These two protein chains interact to form a complex.

Sequence of protein 2:
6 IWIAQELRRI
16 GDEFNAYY

Sequence of protein 1:
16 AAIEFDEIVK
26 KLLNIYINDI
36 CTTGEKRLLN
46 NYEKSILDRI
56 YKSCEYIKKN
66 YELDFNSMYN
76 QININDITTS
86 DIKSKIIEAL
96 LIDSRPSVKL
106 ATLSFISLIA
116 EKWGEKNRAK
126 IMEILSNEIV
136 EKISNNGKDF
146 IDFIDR

Interface contacts:
Residue V103 in protein 1 contacts residue G16 in protein 2 (closest heavy-atom distance 4.3 Å).
Residue A106 in protein 1 is in contact with residue G16 in protein 2 (closest heavy-atom distance 4.3 Å).
Residue S72 in protein 1 interacts with residue W7 in protein 2 (closest heavy-atom distance 4.2 Å).
Residue M73 in protein 1 is in contact with residue L12 in protein 2 (closest heavy-atom distance 3.6 Å).
Residue Y66 in protein 1 is in contact with residue I15 in protein 2 (closest heavy-atom distance 3.9 Å).
Residue S102 in protein 1 interacts with residue N20 in protein 2 (closest heavy-atom distance 3.9 Å).
Residue R54 in protein 1 contacts residue Y23 in protein 2 (closest heavy-atom distance 3.7 Å).
Residue I62 in protein 1 is in contact with residue F19 in protein 2 (closest heavy-atom distance 4.0 Å).
Residue S102 in protein 1 interacts with residue F19 in protein 2 (closest heavy-atom distance 4.6 Å).
Residue Y61 in protein 1 interacts with residue F19 in protein 2 (closest heavy-atom distance 3.6 Å).
Residue E93 in protein 1 interacts with residue A9 in protein 2 (closest heavy-atom distance 3.6 Å).
Residue V103 in protein 1 is in contact with residue R13 in protein 2 (closest heavy-atom distance 4.2 Å).
Residue A94 in protein 1 interacts with residue R13 in protein 2 (closest heavy-atom distance 4.4 Å).
Residue F148 in protein 1 is in contact with residue Y23 in protein 2 (closest heavy-atom distance 3.6 Å).
Residue F148 in protein 1 contacts residue F19 in protein 2 (closest heavy-atom distance 4.0 Å).
Residue F148 in protein 1 is in contact with residue N20 in protein 2 (closest heavy-atom distance 4.3 Å).
Residue I97 in protein 1 contacts residue R13 in protein 2 (closest heavy-atom distance 3.4 Å).
Residue D69 in protein 1 is in contact with residue I15 in protein 2 (closest heavy-atom distance 4.4 Å).
Residue S102 in protein 1 contacts residue D17 in protein 2 (closest heavy-atom distance 4.7 Å).
Residue R100 in protein 1 is in contact with residue R13 in protein 2 (closest heavy-atom distance 4.2 Å).
Residue T107 in protein 1 is in contact with residue L12 in protein 2 (closest heavy-atom distance 3.4 Å).
Residue E93 in protein 1 interacts with residue W7 in protein 2 (closest heavy-atom distance 4.9 Å).
Residue M73 in protein 1 contacts residue E11 in protein 2 (closest heavy-atom distance 3.2 Å).
Residue I149 in protein 1 contacts residue Y23 in protein 2 (closest heavy-atom distance 3.5 Å).
Residue Q76 in protein 1 contacts residue W7 in protein 2 (closest heavy-atom distance 3.3 Å).
Residue R100 in protein 1 interacts with residue N20 in protein 2 (closest heavy-atom distance 4.0 Å).
Residue K90 in protein 1 interacts with residue W7 in protein 2 (closest heavy-atom distance 3.0 Å).
Residue M73 in protein 1 interacts with residue I8 in protein 2 (closest heavy-atom distance 3.6 Å).
Residue A106 in protein 1 contacts residue L12 in protein 2 (closest heavy-atom distance 3.7 Å).
Residue R151 in protein 1 is in contact with residue Y23 in protein 2 (closest heavy-atom distance 3.8 Å).
Residue S102 in protein 1 is in contact with residue G16 in protein 2 (closest heavy-atom distance 3.3 Å).
Residue I62 in protein 1 interacts with residue I15 in protein 2 (closest heavy-atom distance 4.2 Å).
Residue Y66 in protein 1 is in contact with residue E18 in protein 2 (closest heavy-atom distance 3.3 Å).
Residue Y61 in protein 1 contacts residue Y22 in protein 2 (closest heavy-atom distance 3.6 Å).
Residue Y66 in protein 1 interacts with residue F19 in protein 2 (closest heavy-atom distance 4.1 Å).
Residue K90 in protein 1 is in contact with residue A9 in protein 2 (closest heavy-atom distance 4.1 Å).
Residue D98 in protein 1 contacts residue R13 in protein 2 (closest heavy-atom distance 2.7 Å).
Residue I91 in protein 1 is in contact with residue I8 in protein 2 (closest heavy-atom distance 4.9 Å).
Residue F70 in protein 1 is in contact with residue L12 in protein 2 (closest heavy-atom distance 4.5 Å).
Residue F110 in protein 1 interacts with residue L12 in protein 2 (closest heavy-atom distance 4.0 Å).
Residue Q76 in protein 1 interacts with residue I8 in protein 2 (closest heavy-atom distance 3.5 Å).
Residue M73 in protein 1 is in contact with residue W7 in protein 2 (closest heavy-atom distance 4.8 Å).
Residue A94 in protein 1 contacts residue L12 in protein 2 (closest heavy-atom distance 3.7 Å).
Residue K90 in protein 1 interacts with residue I8 in protein 2 (closest heavy-atom distance 3.6 Å).
Residue F70 in protein 1 is in contact with residue I15 in protein 2 (closest heavy-atom distance 3.6 Å).
Residue S58 in protein 1 contacts residue Y23 in protein 2 (closest heavy-atom distance 4.4 Å).
Residue K90 in protein 1 contacts residue I6 in protein 2 (closest heavy-atom distance 3.2 Å).
Residue A94 in protein 1 interacts with residue A9 in protein 2 (closest heavy-atom distance 3.3 Å).
Residue I91 in protein 1 contacts residue L12 in protein 2 (closest heavy-atom distance 4.0 Å).
Residue E93 in protein 1 interacts with residue I6 in protein 2 (closest heavy-atom distance 3.3 Å).
Residue A106 in protein 1 interacts with residue I15 in protein 2 (closest heavy-atom distance 4.0 Å).
Residue V103 in protein 1 contacts residue L12 in protein 2 (closest heavy-atom distance 4.5 Å).
Residue R100 in protein 1 interacts with residue D17 in protein 2 (closest heavy-atom distance 2.5 Å).
Residue F110 in protein 1 is in contact with residue I8 in protein 2 (closest heavy-atom distance 4.4 Å).
Residue L105 in protein 1 contacts residue F19 in protein 2 (closest heavy-atom distance 3.4 Å).
Residue M73 in protein 1 interacts with residue I15 in protein 2 (closest heavy-atom distance 4.4 Å).